Sequence of the first protein:
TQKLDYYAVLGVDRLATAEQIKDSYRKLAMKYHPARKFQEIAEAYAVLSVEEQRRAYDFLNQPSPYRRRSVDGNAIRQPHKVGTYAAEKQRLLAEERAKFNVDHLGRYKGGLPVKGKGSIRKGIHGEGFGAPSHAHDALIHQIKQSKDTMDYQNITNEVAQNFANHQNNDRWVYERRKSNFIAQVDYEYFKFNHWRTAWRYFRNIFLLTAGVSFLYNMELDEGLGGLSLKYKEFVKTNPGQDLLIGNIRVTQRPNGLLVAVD

The following describes two proteins that form a bound complex.

Contacts between the two chains:
Residue L286 in the second protein is in contact with residue A229 in the first protein (closest heavy-atom distance 4.5 Å).
Residue T356 in the second protein is in contact with residue Y220 in the first protein (closest heavy-atom distance 3.6 Å).
Residue P284 in the second protein interacts with residue I228 in the first protein (closest heavy-atom distance 4.7 Å).
Residue A277 in the second protein interacts with residue F227 in the first protein (closest heavy-atom distance 4.0 Å).
Residue K285 in the second protein is in contact with residue Y235 in the first protein (closest heavy-atom distance 3.8 Å).
Residue H288 in the second protein interacts with residue V231 in the first protein (closest heavy-atom distance 3.7 Å).
Residue N278 in the second protein contacts residue F227 in the first protein (closest heavy-atom distance 2.9 Å).
Residue F222 in the second protein interacts with residue F236 in the first protein (closest heavy-atom distance 3.9 Å).
Residue E274 in the second protein interacts with residue A229 in the first protein (closest heavy-atom distance 3.6 Å).
Residue L286 in the second protein is in contact with residue D232 in the first protein (closest heavy-atom distance 2.7 Å).
Residue C229 in the second protein interacts with residue V231 in the first protein (closest heavy-atom distance 4.1 Å).
Residue P284 in the second protein contacts residue F227 in the first protein (closest heavy-atom distance 3.5 Å).
Residue A287 in the second protein is in contact with residue F236 in the first protein (closest heavy-atom distance 3.5 Å).
Residue L286 in the second protein contacts residue V231 in the first protein (closest heavy-atom distance 3.7 Å).
Residue D358 in the second protein interacts with residue Y220 in the first protein (closest heavy-atom distance 4.4 Å).
Residue H357 in the second protein interacts with residue D216 in the first protein (closest heavy-atom distance 3.4 Å).
Residue F273 in the second protein interacts with residue A229 in the first protein (closest heavy-atom distance 4.6 Å).
Residue A287 in the second protein contacts residue D232 in the first protein (closest heavy-atom distance 4.0 Å).
Residue P283 in the second protein is in contact with residue F227 in the first protein (closest heavy-atom distance 3.9 Å).
Residue V354 in the second protein interacts with residue V219 in the first protein (closest heavy-atom distance 3.9 Å).
Residue A287 in the second protein interacts with residue Y235 in the first protein (closest heavy-atom distance 3.8 Å).
Residue I289 in the second protein is in contact with residue F236 in the first protein (closest heavy-atom distance 3.8 Å).
Residue T356 in the second protein is in contact with residue D216 in the first protein (closest heavy-atom distance 3.6 Å).
Residue L286 in the second protein interacts with residue Q230 in the first protein (closest heavy-atom distance 3.3 Å).
Residue D358 in the second protein interacts with residue H212 in the first protein (closest heavy-atom distance 2.9 Å).
Residue H357 in the second protein contacts residue H212 in the first protein (closest heavy-atom distance 3.5 Å).
Residue D228 in the second protein contacts residue V231 in the first protein (closest heavy-atom distance 4.1 Å).
Residue H288 in the second protein interacts with residue F236 in the first protein (closest heavy-atom distance 3.7 Å).
Residue V354 in the second protein interacts with residue K224 in the first protein (closest heavy-atom distance 4.5 Å).
Residue H288 in the second protein contacts residue Y233 in the first protein (closest heavy-atom distance 3.5 Å).
Residue G281 in the second protein is in contact with residue F227 in the first protein (closest heavy-atom distance 3.6 Å).
Residue E274 in the second protein is in contact with residue I228 in the first protein (closest heavy-atom distance 4.1 Å).
Residue T356 in the second protein is in contact with residue V219 in the first protein (closest heavy-atom distance 4.0 Å).
Residue H288 in the second protein interacts with residue D232 in the first protein (closest heavy-atom distance 3.2 Å).
Residue V225 in the second protein is in contact with residue V231 in the first protein (closest heavy-atom distance 3.8 Å).
Residue D227 in the second protein interacts with residue V231 in the first protein (closest heavy-atom distance 3.9 Å).
Residue E274 in the second protein contacts residue F227 in the first protein (closest heavy-atom distance 3.2 Å).
Residue D228 in the second protein interacts with residue Y233 in the first protein (closest heavy-atom distance 4.2 Å).
Residue R282 in the second protein contacts residue F227 in the first protein (closest heavy-atom distance 3.8 Å).
Residue L270 in the second protein interacts with residue A229 in the first protein (closest heavy-atom distance 3.8 Å).
Residue V354 in the second protein interacts with residue R222 in the first protein (closest heavy-atom distance 3.7 Å).
Residue K285 in the second protein is in contact with residue D232 in the first protein (closest heavy-atom distance 4.0 Å).
Residue H221 in the second protein contacts residue Y235 in the first protein (closest heavy-atom distance 3.6 Å).
Residue E355 in the second protein interacts with residue V219 in the first protein (closest heavy-atom distance 4.2 Å).
Residue D227 in the second protein is in contact with residue Y233 in the first protein (closest heavy-atom distance 4.6 Å).
Residue E355 in the second protein interacts with residue D216 in the first protein (closest heavy-atom distance 4.5 Å).
Residue L270 in the second protein contacts residue Q230 in the first protein (closest heavy-atom distance 4.1 Å).
Residue N278 in the second protein contacts residue N226 in the first protein (closest heavy-atom distance 3.4 Å).
Residue V354 in the second protein is in contact with residue W218 in the first protein (closest heavy-atom distance 3.9 Å).
Residue P284 in the second protein is in contact with residue A229 in the first protein (closest heavy-atom distance 4.4 Å).
Residue D358 in the second protein is in contact with residue Q213 in the first protein (closest heavy-atom distance 3.0 Å).
Residue F222 in the second protein interacts with residue Y235 in the first protein (closest heavy-atom distance 3.4 Å).
Residue I224 in the second protein contacts residue F236 in the first protein (closest heavy-atom distance 3.7 Å).
Residue L270 in the second protein contacts residue V231 in the first protein (closest heavy-atom distance 4.0 Å).

Sequence of the second protein:
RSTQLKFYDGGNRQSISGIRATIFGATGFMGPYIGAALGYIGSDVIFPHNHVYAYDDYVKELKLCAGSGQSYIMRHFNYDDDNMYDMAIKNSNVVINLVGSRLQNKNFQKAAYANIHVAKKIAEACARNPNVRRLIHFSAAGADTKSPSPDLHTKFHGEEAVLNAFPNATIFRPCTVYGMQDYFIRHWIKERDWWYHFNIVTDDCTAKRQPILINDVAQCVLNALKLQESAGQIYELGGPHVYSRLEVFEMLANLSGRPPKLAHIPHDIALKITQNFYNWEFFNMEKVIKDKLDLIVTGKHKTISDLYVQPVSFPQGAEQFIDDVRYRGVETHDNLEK